Sequence of chain A:
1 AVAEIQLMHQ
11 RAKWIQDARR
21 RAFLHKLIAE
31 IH

Sequence of chain B:
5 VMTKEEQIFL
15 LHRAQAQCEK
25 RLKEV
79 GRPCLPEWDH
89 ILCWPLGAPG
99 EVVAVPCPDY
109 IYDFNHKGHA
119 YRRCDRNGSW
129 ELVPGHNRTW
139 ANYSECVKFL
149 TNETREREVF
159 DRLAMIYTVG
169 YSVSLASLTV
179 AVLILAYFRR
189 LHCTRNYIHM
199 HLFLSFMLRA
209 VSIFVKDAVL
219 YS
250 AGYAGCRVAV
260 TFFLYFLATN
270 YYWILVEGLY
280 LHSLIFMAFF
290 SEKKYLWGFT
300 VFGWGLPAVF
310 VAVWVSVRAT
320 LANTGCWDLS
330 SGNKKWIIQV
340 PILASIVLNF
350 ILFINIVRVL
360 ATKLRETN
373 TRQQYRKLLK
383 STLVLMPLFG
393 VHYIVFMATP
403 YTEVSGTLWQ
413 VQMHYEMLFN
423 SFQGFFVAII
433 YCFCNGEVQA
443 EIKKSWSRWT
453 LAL

Interface contacts:
Residue I89 in chain B contacts residue I31 in chain A (closest heavy-atom distance 3.8 Å).
Residue K8 in chain B contacts residue R19 in chain A (closest heavy-atom distance 3.9 Å).
Residue Y141 in chain B is in contact with residue I31 in chain A (closest heavy-atom distance 3.6 Å).
Residue T404 in chain B contacts residue Q10 in chain A (closest heavy-atom distance 3.8 Å).
Residue V259 in chain B is in contact with residue M8 in chain A (closest heavy-atom distance 4.0 Å).
Residue M419 in chain B is in contact with residue L7 in chain A (closest heavy-atom distance 3.7 Å).
Residue M419 in chain B interacts with residue E4 in chain A (closest heavy-atom distance 3.7 Å).
Residue T401 in chain B contacts residue A1 in chain A (closest heavy-atom distance 3.4 Å).
Residue F158 in chain B contacts residue W14 in chain A (closest heavy-atom distance 3.7 Å).
Residue F112 in chain B is in contact with residue I28 in chain A (closest heavy-atom distance 3.6 Å).
Residue L328 in chain B interacts with residue A12 in chain A (closest heavy-atom distance 3.7 Å).
Residue R155 in chain B contacts residue W14 in chain A (closest heavy-atom distance 3.6 Å).
Residue W411 in chain B interacts with residue Q6 in chain A (closest heavy-atom distance 3.8 Å).
Residue R136 in chain B contacts residue E30 in chain A (closest heavy-atom distance 4.0 Å).
Residue Y270 in chain B is in contact with residue V2 in chain A (closest heavy-atom distance 4.0 Å).
Residue L328 in chain B is in contact with residue Q16 in chain A (closest heavy-atom distance 3.8 Å).
Residue V145 in chain B interacts with residue I28 in chain A (closest heavy-atom distance 3.8 Å).
Residue Y110 in chain B contacts residue R20 in chain A (closest heavy-atom distance 3.2 Å).
Residue M415 in chain B is in contact with residue L7 in chain A (closest heavy-atom distance 3.9 Å).
Residue L266 in chain B contacts residue V2 in chain A (closest heavy-atom distance 3.7 Å).
Residue Q338 in chain B is in contact with residue A1 in chain A (closest heavy-atom distance 3.3 Å).
Residue Q338 in chain B contacts residue I5 in chain A (closest heavy-atom distance 3.4 Å).
Residue R207 in chain B contacts residue E4 in chain A (closest heavy-atom distance 3.0 Å).
Residue I89 in chain B is in contact with residue L27 in chain A (closest heavy-atom distance 3.8 Å).
Residue I337 in chain B contacts residue I5 in chain A (closest heavy-atom distance 3.9 Å).
Residue F112 in chain B contacts residue L24 in chain A (closest heavy-atom distance 3.7 Å).
Residue M399 in chain B contacts residue A1 in chain A (closest heavy-atom distance 2.7 Å).
Residue E418 in chain B contacts residue A3 in chain A (closest heavy-atom distance 3.6 Å).
Residue D327 in chain B interacts with residue M8 in chain A (closest heavy-atom distance 3.2 Å).
Residue L328 in chain B contacts residue H9 in chain A (closest heavy-atom distance 3.9 Å).
Residue D327 in chain B interacts with residue H9 in chain A (closest heavy-atom distance 3.1 Å).
Residue D87 in chain B contacts residue I31 in chain A (closest heavy-atom distance 3.5 Å).
Residue W411 in chain B is in contact with residue Q10 in chain A (closest heavy-atom distance 3.9 Å).
Residue F262 in chain B interacts with residue E4 in chain A (closest heavy-atom distance 3.9 Å).
Residue Y141 in chain B is in contact with residue H32 in chain A (closest heavy-atom distance 3.3 Å).
Residue D327 in chain B contacts residue A12 in chain A (closest heavy-atom distance 3.4 Å).
Residue F158 in chain B contacts residue R11 in chain A (closest heavy-atom distance 3.4 Å).
Residue L218 in chain B contacts residue R11 in chain A (closest heavy-atom distance 3.4 Å).
Residue Q338 in chain B contacts residue V2 in chain A (closest heavy-atom distance 2.9 Å).
Residue D111 in chain B is in contact with residue R21 in chain A (closest heavy-atom distance 3.6 Å).
Residue I211 in chain B contacts residue E4 in chain A (closest heavy-atom distance 3.5 Å).
Residue I109 in chain B interacts with residue L24 in chain A (closest heavy-atom distance 3.8 Å).
Residue L266 in chain B interacts with residue E4 in chain A (closest heavy-atom distance 3.4 Å).
Residue V406 in chain B contacts residue Q10 in chain A (closest heavy-atom distance 3.3 Å).
Residue Y169 in chain B contacts residue E4 in chain A (closest heavy-atom distance 2.3 Å).
Residue L328 in chain B interacts with residue K13 in chain A (closest heavy-atom distance 3.8 Å).
Residue W411 in chain B contacts residue L7 in chain A (closest heavy-atom distance 3.7 Å).
Residue Y403 in chain B interacts with residue Q10 in chain A (closest heavy-atom distance 3.6 Å).
Residue Q414 in chain B contacts residue Q6 in chain A (closest heavy-atom distance 3.3 Å).
Residue Y403 in chain B contacts residue Q6 in chain A (closest heavy-atom distance 3.6 Å).
Residue M6 in chain B is in contact with residue R20 in chain A (closest heavy-atom distance 2.4 Å).
Residue M415 in chain B interacts with residue A3 in chain A (closest heavy-atom distance 3.7 Å).
Residue S329 in chain B contacts residue H9 in chain A (closest heavy-atom distance 3.4 Å).
Residue I341 in chain B is in contact with residue V2 in chain A (closest heavy-atom distance 3.6 Å).
Residue N140 in chain B interacts with residue H32 in chain A (closest heavy-atom distance 4.0 Å).
Residue F262 in chain B is in contact with residue M8 in chain A (closest heavy-atom distance 3.5 Å).
Residue L266 in chain B contacts residue I5 in chain A (closest heavy-atom distance 3.7 Å).
Residue V5 in chain B interacts with residue K13 in chain A (closest heavy-atom distance 3.5 Å).
Residue A139 in chain B contacts residue H32 in chain A (closest heavy-atom distance 3.1 Å).
Residue K8 in chain B contacts residue F23 in chain A (closest heavy-atom distance 3.7 Å).

The following describes two proteins that form a bound complex.